Sequence of protein 2:
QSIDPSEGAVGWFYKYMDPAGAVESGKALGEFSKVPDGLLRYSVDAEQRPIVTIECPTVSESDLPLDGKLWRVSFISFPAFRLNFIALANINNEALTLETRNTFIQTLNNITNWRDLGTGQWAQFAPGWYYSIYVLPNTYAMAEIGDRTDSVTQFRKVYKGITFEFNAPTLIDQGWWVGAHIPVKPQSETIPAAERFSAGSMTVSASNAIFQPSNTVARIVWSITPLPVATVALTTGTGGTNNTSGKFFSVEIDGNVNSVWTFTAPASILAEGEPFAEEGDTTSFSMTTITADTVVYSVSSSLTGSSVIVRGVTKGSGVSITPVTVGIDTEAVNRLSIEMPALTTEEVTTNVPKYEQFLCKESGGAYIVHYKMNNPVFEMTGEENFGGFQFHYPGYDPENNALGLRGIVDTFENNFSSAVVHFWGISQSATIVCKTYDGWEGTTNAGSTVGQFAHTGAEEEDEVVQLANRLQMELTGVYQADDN

Interface contacts:
Residue F85 in protein 2 contacts residue L13 in protein 1 (closest heavy-atom distance 4.0 Å).
Residue D554 in protein 2 is in contact with residue A2 in protein 1 (closest heavy-atom distance 4.1 Å).
Residue F85 in protein 2 contacts residue A9 in protein 1 (closest heavy-atom distance 3.6 Å).
Residue Y86 in protein 2 is in contact with residue S6 in protein 1 (closest heavy-atom distance 4.1 Å).
Residue L539 in protein 2 contacts residue G12 in protein 1 (closest heavy-atom distance 3.9 Å).
Residue L543 in protein 2 interacts with residue L8 in protein 1 (closest heavy-atom distance 4.0 Å).
Residue Y86 in protein 2 is in contact with residue L13 in protein 1 (closest heavy-atom distance 3.4 Å).
Residue S97 in protein 2 interacts with residue F1 in protein 1 (closest heavy-atom distance 3.8 Å).
Residue S97 in protein 2 contacts residue S6 in protein 1 (closest heavy-atom distance 4.4 Å).
Residue K99 in protein 2 is in contact with residue A7 in protein 1 (closest heavy-atom distance 3.8 Å).
Residue D555 in protein 2 contacts residue G3 in protein 1 (closest heavy-atom distance 3.4 Å).
Residue I75 in protein 2 interacts with residue L16 in protein 1 (closest heavy-atom distance 3.5 Å).
Residue S74 in protein 2 contacts residue S20 in protein 1 (closest heavy-atom distance 4.4 Å).
Residue R542 in protein 2 contacts residue A30 in protein 1 (closest heavy-atom distance 3.4 Å).
Residue D90 in protein 2 contacts residue G3 in protein 1 (closest heavy-atom distance 3.3 Å).
Residue N556 in protein 2 interacts with residue G3 in protein 1 (closest heavy-atom distance 3.2 Å).
Residue A94 in protein 2 interacts with residue S6 in protein 1 (closest heavy-atom distance 4.5 Å).
Residue I75 in protein 2 is in contact with residue G17 in protein 1 (closest heavy-atom distance 4.3 Å).
Residue Y551 in protein 2 contacts residue V5 in protein 1 (closest heavy-atom distance 3.6 Å).
Residue D555 in protein 2 contacts residue A2 in protein 1 (closest heavy-atom distance 4.6 Å).
Residue Y86 in protein 2 is in contact with residue A9 in protein 1 (closest heavy-atom distance 3.4 Å).
Residue L543 in protein 2 contacts residue A9 in protein 1 (closest heavy-atom distance 4.3 Å).
Residue L547 in protein 2 contacts residue V5 in protein 1 (closest heavy-atom distance 4.2 Å).
Residue M89 in protein 2 contacts residue V5 in protein 1 (closest heavy-atom distance 3.6 Å).
Residue L547 in protein 2 contacts residue V34 in protein 1 (closest heavy-atom distance 4.4 Å).
Residue L539 in protein 2 contacts residue I26 in protein 1 (closest heavy-atom distance 4.0 Å).
Residue E96 in protein 2 interacts with residue F1 in protein 1 (closest heavy-atom distance 3.4 Å).
Residue L539 in protein 2 interacts with residue L16 in protein 1 (closest heavy-atom distance 3.7 Å).
Residue K99 in protein 2 interacts with residue S6 in protein 1 (closest heavy-atom distance 3.0 Å).
Residue D555 in protein 2 is in contact with residue V5 in protein 1 (closest heavy-atom distance 3.9 Å).
Residue G93 in protein 2 is in contact with residue S6 in protein 1 (closest heavy-atom distance 4.3 Å).
Residue E546 in protein 2 interacts with residue V34 in protein 1 (closest heavy-atom distance 3.1 Å).
Residue E535 in protein 2 is in contact with residue I26 in protein 1 (closest heavy-atom distance 3.4 Å).
Residue Y86 in protein 2 interacts with residue S10 in protein 1 (closest heavy-atom distance 2.8 Å).
Residue Q538 in protein 2 contacts residue I26 in protein 1 (closest heavy-atom distance 3.2 Å).
Residue S74 in protein 2 contacts residue S19 in protein 1 (closest heavy-atom distance 2.6 Å).
Residue Q538 in protein 2 contacts residue P23 in protein 1 (closest heavy-atom distance 3.2 Å).
Residue D90 in protein 2 interacts with residue V5 in protein 1 (closest heavy-atom distance 3.3 Å).
Residue V536 in protein 2 is in contact with residue L16 in protein 1 (closest heavy-atom distance 4.1 Å).
Residue L539 in protein 2 interacts with residue A30 in protein 1 (closest heavy-atom distance 4.0 Å).
Residue S74 in protein 2 is in contact with residue L16 in protein 1 (closest heavy-atom distance 3.9 Å).
Residue D555 in protein 2 is in contact with residue T4 in protein 1 (closest heavy-atom distance 2.6 Å).
Residue I75 in protein 2 contacts residue A21 in protein 1 (closest heavy-atom distance 4.4 Å).
Residue L539 in protein 2 contacts residue L13 in protein 1 (closest heavy-atom distance 3.9 Å).
Residue G93 in protein 2 interacts with residue G3 in protein 1 (closest heavy-atom distance 4.3 Å).
Residue K99 in protein 2 interacts with residue S10 in protein 1 (closest heavy-atom distance 2.7 Å).
Residue D90 in protein 2 contacts residue S6 in protein 1 (closest heavy-atom distance 2.8 Å).
Residue S74 in protein 2 interacts with residue K18 in protein 1 (closest heavy-atom distance 3.3 Å).
Residue E535 in protein 2 contacts residue L16 in protein 1 (closest heavy-atom distance 4.0 Å).
Residue M89 in protein 2 interacts with residue A9 in protein 1 (closest heavy-atom distance 4.2 Å).
Residue R542 in protein 2 is in contact with residue I26 in protein 1 (closest heavy-atom distance 3.2 Å).
Residue E546 in protein 2 interacts with residue A30 in protein 1 (closest heavy-atom distance 3.9 Å).
Residue R542 in protein 2 contacts residue K27 in protein 1 (closest heavy-atom distance 4.1 Å).
Residue L543 in protein 2 interacts with residue A30 in protein 1 (closest heavy-atom distance 3.8 Å).
Residue N556 in protein 2 is in contact with residue A2 in protein 1 (closest heavy-atom distance 3.9 Å).
Residue D90 in protein 2 is in contact with residue T4 in protein 1 (closest heavy-atom distance 4.0 Å).
Residue L543 in protein 2 is in contact with residue A33 in protein 1 (closest heavy-atom distance 4.0 Å).
Residue E546 in protein 2 contacts residue Q31 in protein 1 (closest heavy-atom distance 4.3 Å).
Residue S74 in protein 2 interacts with residue G17 in protein 1 (closest heavy-atom distance 3.3 Å).
Residue R542 in protein 2 contacts residue P23 in protein 1 (closest heavy-atom distance 3.1 Å).

Sequence of protein 1:
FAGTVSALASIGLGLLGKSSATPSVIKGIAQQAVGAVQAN

The following describes two proteins that form a bound complex.